Sequence of chain B:
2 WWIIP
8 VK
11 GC

Sequence of chain A:
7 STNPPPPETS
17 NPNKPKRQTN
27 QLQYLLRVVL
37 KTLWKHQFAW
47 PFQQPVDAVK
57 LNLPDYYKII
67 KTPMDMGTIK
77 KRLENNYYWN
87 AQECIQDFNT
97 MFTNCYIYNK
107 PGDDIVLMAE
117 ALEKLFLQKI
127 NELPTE

The following describes two proteins that form a bound complex.

Residue-level contacts at the interface:
Residue D110 in chain A contacts residue W3 in chain B (closest heavy-atom distance 4.3 Å).
Residue D109 in chain A interacts with residue V8 in chain B (closest heavy-atom distance 3.7 Å).
Residue D110 in chain A is in contact with residue K9 in chain B (closest heavy-atom distance 3.4 Å).
Residue G108 in chain A is in contact with residue V8 in chain B (closest heavy-atom distance 4.8 Å).
Residue L57 in chain A contacts residue W3 in chain B (closest heavy-atom distance 3.8 Å).
Residue L57 in chain A interacts with residue P6 in chain B (closest heavy-atom distance 3.3 Å).
Residue P47 in chain A contacts residue W3 in chain B (closest heavy-atom distance 3.9 Å).
Residue W46 in chain A interacts with residue W3 in chain B (closest heavy-atom distance 3.5 Å).
Residue W46 in chain A is in contact with residue W2 in chain B (closest heavy-atom distance 3.5 Å).
Residue W46 in chain A interacts with residue C12 in chain B (closest heavy-atom distance 3.7 Å).
Residue D110 in chain A contacts residue V8 in chain B (closest heavy-atom distance 3.0 Å).
Residue M114 in chain A contacts residue W3 in chain B (closest heavy-atom distance 4.3 Å).
Residue I111 in chain A interacts with residue W3 in chain B (closest heavy-atom distance 3.9 Å).
Residue L59 in chain A interacts with residue P6 in chain B (closest heavy-atom distance 4.5 Å).